Sequence of protein 2:
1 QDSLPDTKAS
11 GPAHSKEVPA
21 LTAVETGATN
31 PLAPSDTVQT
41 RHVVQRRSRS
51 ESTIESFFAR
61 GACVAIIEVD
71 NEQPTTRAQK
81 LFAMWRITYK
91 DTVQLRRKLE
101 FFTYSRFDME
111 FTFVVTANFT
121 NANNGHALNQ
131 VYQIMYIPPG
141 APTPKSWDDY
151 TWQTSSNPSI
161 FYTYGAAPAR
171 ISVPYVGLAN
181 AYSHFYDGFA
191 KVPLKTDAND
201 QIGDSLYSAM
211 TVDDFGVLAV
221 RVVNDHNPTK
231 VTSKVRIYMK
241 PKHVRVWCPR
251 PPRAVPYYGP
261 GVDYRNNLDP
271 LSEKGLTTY

Interface contacts:
Residue R86 in protein 2 interacts with residue F99 in protein 1 (closest heavy-atom distance 3.1 Å).
Residue K80 in protein 2 is in contact with residue E28 in protein 1 (closest heavy-atom distance 4.1 Å).
Residue D213 in protein 2 is in contact with residue Q34 in protein 1 (closest heavy-atom distance 2.9 Å).
Residue K145 in protein 2 is in contact with residue D107 in protein 1 (closest heavy-atom distance 3.9 Å).
Residue D91 in protein 2 contacts residue F99 in protein 1 (closest heavy-atom distance 1.9 Å).
Residue S205 in protein 2 contacts residue Q53 in protein 1 (closest heavy-atom distance 3.6 Å).
Residue T211 in protein 2 is in contact with residue T52 in protein 1 (closest heavy-atom distance 4.0 Å).
Residue K191 in protein 2 contacts residue P55 in protein 1 (closest heavy-atom distance 3.2 Å).
Residue T88 in protein 2 is in contact with residue F99 in protein 1 (closest heavy-atom distance 2.4 Å).
Residue L206 in protein 2 contacts residue L70 in protein 1 (closest heavy-atom distance 2.7 Å).
Residue K145 in protein 2 contacts residue L95 in protein 1 (closest heavy-atom distance 4.4 Å).
Residue D204 in protein 2 interacts with residue P55 in protein 1 (closest heavy-atom distance 4.3 Å).
Residue Q201 in protein 2 contacts residue L70 in protein 1 (closest heavy-atom distance 4.1 Å).
Residue Q201 in protein 2 interacts with residue G54 in protein 1 (closest heavy-atom distance 4.5 Å).
Residue M84 in protein 2 contacts residue P100 in protein 1 (closest heavy-atom distance 1.9 Å).
Residue M84 in protein 2 is in contact with residue Q101 in protein 1 (closest heavy-atom distance 2.4 Å).
Residue L206 in protein 2 interacts with residue G71 in protein 1 (closest heavy-atom distance 4.0 Å).
Residue F82 in protein 2 contacts residue R104 in protein 1 (closest heavy-atom distance 3.1 Å).
Residue A78 in protein 2 contacts residue V1 in protein 1 (closest heavy-atom distance 2.1 Å).
Residue V212 in protein 2 is in contact with residue T52 in protein 1 (closest heavy-atom distance 1.5 Å).
Residue F82 in protein 2 interacts with residue Q101 in protein 1 (closest heavy-atom distance 1.8 Å).
Residue V212 in protein 2 is in contact with residue Q34 in protein 1 (closest heavy-atom distance 2.9 Å).
Residue K191 in protein 2 interacts with residue G54 in protein 1 (closest heavy-atom distance 2.7 Å).
Residue A209 in protein 2 is in contact with residue Q53 in protein 1 (closest heavy-atom distance 4.2 Å).
Residue L206 in protein 2 contacts residue Q53 in protein 1 (closest heavy-atom distance 0.5 Å).
Residue T143 in protein 2 is in contact with residue L95 in protein 1 (closest heavy-atom distance 3.9 Å).
Residue P144 in protein 2 contacts residue S103 in protein 1 (closest heavy-atom distance 3.5 Å).
Residue T143 in protein 2 contacts residue S103 in protein 1 (closest heavy-atom distance 2.3 Å).
Residue S205 in protein 2 is in contact with residue G54 in protein 1 (closest heavy-atom distance 3.6 Å).
Residue V212 in protein 2 contacts residue H50 in protein 1 (closest heavy-atom distance 3.5 Å).
Residue K145 in protein 2 contacts residue R104 in protein 1 (closest heavy-atom distance 3.9 Å).
Residue K145 in protein 2 is in contact with residue V106 in protein 1 (closest heavy-atom distance 3.6 Å).
Residue W85 in protein 2 contacts residue F99 in protein 1 (closest heavy-atom distance 2.2 Å).
Residue R86 in protein 2 interacts with residue T98 in protein 1 (closest heavy-atom distance 3.8 Å).
Residue P144 in protein 2 contacts residue S105 in protein 1 (closest heavy-atom distance 4.5 Å).
Residue W85 in protein 2 contacts residue T98 in protein 1 (closest heavy-atom distance 4.2 Å).
Residue R86 in protein 2 is in contact with residue Q34 in protein 1 (closest heavy-atom distance 3.3 Å).
Residue V212 in protein 2 is in contact with residue Q51 in protein 1 (closest heavy-atom distance 4.5 Å).
Residue R86 in protein 2 contacts residue V97 in protein 1 (closest heavy-atom distance 2.8 Å).
Residue T143 in protein 2 interacts with residue R104 in protein 1 (closest heavy-atom distance 3.9 Å).
Residue A83 in protein 2 interacts with residue Q101 in protein 1 (closest heavy-atom distance 1.7 Å).
Residue D204 in protein 2 is in contact with residue L70 in protein 1 (closest heavy-atom distance 1.6 Å).
Residue I202 in protein 2 contacts residue P55 in protein 1 (closest heavy-atom distance 4.2 Å).
Residue P144 in protein 2 contacts residue R104 in protein 1 (closest heavy-atom distance 2.4 Å).
Residue D204 in protein 2 contacts residue G54 in protein 1 (closest heavy-atom distance 2.3 Å).
Residue M84 in protein 2 contacts residue T98 in protein 1 (closest heavy-atom distance 3.4 Å).
Residue K191 in protein 2 is in contact with residue S56 in protein 1 (closest heavy-atom distance 3.8 Å).
Residue W85 in protein 2 contacts residue P100 in protein 1 (closest heavy-atom distance 4.0 Å).
Residue M84 in protein 2 contacts residue G102 in protein 1 (closest heavy-atom distance 3.5 Å).
Residue Q201 in protein 2 is in contact with residue P55 in protein 1 (closest heavy-atom distance 3.3 Å).
Residue K145 in protein 2 interacts with residue S105 in protein 1 (closest heavy-atom distance 3.0 Å).
Residue M84 in protein 2 contacts residue F99 in protein 1 (closest heavy-atom distance 2.5 Å).
Residue V217 in protein 2 is in contact with residue S103 in protein 1 (closest heavy-atom distance 3.5 Å).
Residue D204 in protein 2 interacts with residue Q53 in protein 1 (closest heavy-atom distance 3.9 Å).
Residue M84 in protein 2 contacts residue S103 in protein 1 (closest heavy-atom distance 2.1 Å).
Residue D213 in protein 2 contacts residue H50 in protein 1 (closest heavy-atom distance 3.7 Å).
Residue R86 in protein 2 contacts residue V32 in protein 1 (closest heavy-atom distance 2.3 Å).
Residue S205 in protein 2 contacts residue L70 in protein 1 (closest heavy-atom distance 4.2 Å).
Residue R77 in protein 2 contacts residue V1 in protein 1 (closest heavy-atom distance 4.2 Å).
Residue M84 in protein 2 is in contact with residue R104 in protein 1 (closest heavy-atom distance 3.7 Å).

Sequence of protein 1:
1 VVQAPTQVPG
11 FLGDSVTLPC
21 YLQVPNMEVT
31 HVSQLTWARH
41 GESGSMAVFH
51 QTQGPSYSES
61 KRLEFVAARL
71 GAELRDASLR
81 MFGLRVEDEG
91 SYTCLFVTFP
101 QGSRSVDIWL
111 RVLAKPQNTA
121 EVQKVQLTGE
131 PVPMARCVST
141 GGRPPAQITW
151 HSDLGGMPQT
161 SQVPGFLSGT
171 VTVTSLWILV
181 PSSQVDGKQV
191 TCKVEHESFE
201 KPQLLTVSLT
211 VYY

This data describes a binding interaction between two proteins.